Interface contacts:
Residue K87 in chain B contacts residue S80 in chain A (closest heavy-atom distance 4.7 Å).
Residue K86 in chain B interacts with residue S80 in chain A (closest heavy-atom distance 4.9 Å).

This data describes a binding interaction between two proteins.

Sequence of chain A:
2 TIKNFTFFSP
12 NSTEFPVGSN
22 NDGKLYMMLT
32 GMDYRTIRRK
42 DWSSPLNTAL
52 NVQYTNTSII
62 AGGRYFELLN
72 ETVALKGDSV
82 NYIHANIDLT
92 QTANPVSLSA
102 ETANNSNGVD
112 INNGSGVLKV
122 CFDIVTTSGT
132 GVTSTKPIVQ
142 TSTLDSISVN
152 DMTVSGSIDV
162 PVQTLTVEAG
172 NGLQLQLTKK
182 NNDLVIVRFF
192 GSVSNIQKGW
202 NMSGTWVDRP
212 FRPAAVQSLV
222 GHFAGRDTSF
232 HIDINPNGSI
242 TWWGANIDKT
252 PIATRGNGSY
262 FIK

Sequence of chain B:
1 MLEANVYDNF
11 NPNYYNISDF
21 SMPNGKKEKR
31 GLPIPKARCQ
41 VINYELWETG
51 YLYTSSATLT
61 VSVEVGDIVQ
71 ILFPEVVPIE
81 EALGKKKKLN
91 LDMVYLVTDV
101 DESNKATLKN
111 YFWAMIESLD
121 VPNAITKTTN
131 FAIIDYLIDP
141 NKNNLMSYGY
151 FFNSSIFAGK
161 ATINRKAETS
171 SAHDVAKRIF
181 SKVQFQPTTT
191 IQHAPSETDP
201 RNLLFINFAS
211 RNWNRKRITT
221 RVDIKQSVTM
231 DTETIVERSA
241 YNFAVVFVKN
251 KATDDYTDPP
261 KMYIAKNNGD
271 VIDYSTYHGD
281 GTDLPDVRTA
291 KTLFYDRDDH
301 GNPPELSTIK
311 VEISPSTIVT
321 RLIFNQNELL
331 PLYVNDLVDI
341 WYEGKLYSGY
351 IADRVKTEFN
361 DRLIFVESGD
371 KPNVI